The following describes two proteins that form a bound complex.

Sequence of protein 1:
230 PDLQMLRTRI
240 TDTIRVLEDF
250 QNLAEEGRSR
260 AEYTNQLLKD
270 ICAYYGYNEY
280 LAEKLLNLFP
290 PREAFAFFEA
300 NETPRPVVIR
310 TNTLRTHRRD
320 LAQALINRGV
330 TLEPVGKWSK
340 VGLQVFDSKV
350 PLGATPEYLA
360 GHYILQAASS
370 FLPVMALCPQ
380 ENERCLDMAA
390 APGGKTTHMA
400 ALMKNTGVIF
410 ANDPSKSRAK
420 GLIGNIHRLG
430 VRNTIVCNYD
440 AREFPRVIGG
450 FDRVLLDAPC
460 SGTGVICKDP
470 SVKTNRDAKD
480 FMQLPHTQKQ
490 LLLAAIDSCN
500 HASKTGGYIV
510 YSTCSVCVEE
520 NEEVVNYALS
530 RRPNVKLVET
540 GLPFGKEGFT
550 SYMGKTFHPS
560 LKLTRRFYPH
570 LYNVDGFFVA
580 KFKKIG

Contacts between the two chains:
Residue A64 in protein 2 contacts residue K348 in protein 1 (closest heavy-atom distance 4.5 Å).
Residue K69 in protein 2 is in contact with residue T330 in protein 1 (closest heavy-atom distance 3.4 Å).
Residue E65 in protein 2 is in contact with residue K348 in protein 1 (closest heavy-atom distance 3.6 Å).

Sequence of protein 2:
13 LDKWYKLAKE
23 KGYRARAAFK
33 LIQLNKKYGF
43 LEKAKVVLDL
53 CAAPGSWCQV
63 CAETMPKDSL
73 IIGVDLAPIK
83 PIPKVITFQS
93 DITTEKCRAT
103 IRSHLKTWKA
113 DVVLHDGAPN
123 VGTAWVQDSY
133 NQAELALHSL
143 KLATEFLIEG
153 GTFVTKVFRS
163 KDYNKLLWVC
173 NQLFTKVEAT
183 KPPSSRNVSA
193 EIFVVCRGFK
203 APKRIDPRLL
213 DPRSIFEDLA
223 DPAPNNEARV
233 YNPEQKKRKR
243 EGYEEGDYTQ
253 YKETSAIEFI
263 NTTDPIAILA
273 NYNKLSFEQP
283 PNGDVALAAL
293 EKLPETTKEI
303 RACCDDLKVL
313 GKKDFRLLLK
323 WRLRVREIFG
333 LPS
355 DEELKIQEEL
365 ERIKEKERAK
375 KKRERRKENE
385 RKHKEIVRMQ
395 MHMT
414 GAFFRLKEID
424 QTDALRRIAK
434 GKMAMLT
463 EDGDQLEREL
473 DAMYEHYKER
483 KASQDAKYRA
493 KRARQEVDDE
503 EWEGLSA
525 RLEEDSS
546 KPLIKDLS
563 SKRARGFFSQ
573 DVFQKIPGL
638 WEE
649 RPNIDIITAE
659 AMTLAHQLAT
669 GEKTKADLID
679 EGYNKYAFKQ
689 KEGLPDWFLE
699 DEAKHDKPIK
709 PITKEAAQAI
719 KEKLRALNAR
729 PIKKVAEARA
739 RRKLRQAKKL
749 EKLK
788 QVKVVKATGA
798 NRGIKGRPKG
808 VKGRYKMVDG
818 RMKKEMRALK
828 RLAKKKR